Interface contacts:
Residue D45 in protein 2 contacts residue I8 in protein 1 (closest heavy-atom distance 4.9 Å).
Residue E32 in protein 2 interacts with residue P16 in protein 1 (closest heavy-atom distance 3.3 Å).
Residue F46 in protein 2 interacts with residue V6 in protein 1 (closest heavy-atom distance 3.1 Å).
Residue V28 in protein 2 is in contact with residue I8 in protein 1 (closest heavy-atom distance 4.2 Å).
Residue F46 in protein 2 is in contact with residue P5 in protein 1 (closest heavy-atom distance 3.5 Å).
Residue R19 in protein 2 contacts residue S12 in protein 1 (closest heavy-atom distance 3.1 Å).
Residue T42 in protein 2 interacts with residue L10 in protein 1 (closest heavy-atom distance 3.4 Å).
Residue M16 in protein 2 is in contact with residue P5 in protein 1 (closest heavy-atom distance 4.6 Å).
Residue L8 in protein 2 interacts with residue L4 in protein 1 (closest heavy-atom distance 3.2 Å).
Residue H12 in protein 2 contacts residue P5 in protein 1 (closest heavy-atom distance 3.3 Å).
Residue F44 in protein 2 contacts residue V6 in protein 1 (closest heavy-atom distance 3.0 Å).
Residue T43 in protein 2 contacts residue P9 in protein 1 (closest heavy-atom distance 4.7 Å).
Residue V28 in protein 2 contacts residue V13 in protein 1 (closest heavy-atom distance 4.2 Å).
Residue L48 in protein 2 contacts residue L4 in protein 1 (closest heavy-atom distance 3.3 Å).
Residue F44 in protein 2 interacts with residue L10 in protein 1 (closest heavy-atom distance 4.0 Å).
Residue D45 in protein 2 interacts with residue S7 in protein 1 (closest heavy-atom distance 4.1 Å).
Residue N29 in protein 2 contacts residue V14 in protein 1 (closest heavy-atom distance 3.6 Å).
Residue T43 in protein 2 is in contact with residue I8 in protein 1 (closest heavy-atom distance 4.2 Å).
Residue L24 in protein 2 is in contact with residue I8 in protein 1 (closest heavy-atom distance 3.9 Å).
Residue F46 in protein 2 contacts residue I8 in protein 1 (closest heavy-atom distance 3.7 Å).
Residue E33 in protein 2 interacts with residue P16 in protein 1 (closest heavy-atom distance 4.8 Å).
Residue V28 in protein 2 interacts with residue L15 in protein 1 (closest heavy-atom distance 3.5 Å).
Residue D47 in protein 2 is in contact with residue L4 in protein 1 (closest heavy-atom distance 3.4 Å).
Residue F44 in protein 2 is in contact with residue V13 in protein 1 (closest heavy-atom distance 5.0 Å).
Residue Q25 in protein 2 interacts with residue V13 in protein 1 (closest heavy-atom distance 3.3 Å).
Residue R19 in protein 2 is in contact with residue P9 in protein 1 (closest heavy-atom distance 4.6 Å).
Residue C49 in protein 2 contacts residue L4 in protein 1 (closest heavy-atom distance 4.6 Å).
Residue D45 in protein 2 contacts residue P5 in protein 1 (closest heavy-atom distance 3.2 Å).
Residue C49 in protein 2 is in contact with residue N2 in protein 1 (closest heavy-atom distance 3.2 Å).
Residue V28 in protein 2 contacts residue V14 in protein 1 (closest heavy-atom distance 4.7 Å).
Residue D45 in protein 2 is in contact with residue V6 in protein 1 (closest heavy-atom distance 3.4 Å).
Residue D47 in protein 2 interacts with residue P5 in protein 1 (closest heavy-atom distance 3.2 Å).
Residue R21 in protein 2 contacts residue V13 in protein 1 (closest heavy-atom distance 4.9 Å).
Residue I39 in protein 2 is in contact with residue L10 in protein 1 (closest heavy-atom distance 4.7 Å).
Residue T43 in protein 2 contacts residue S7 in protein 1 (closest heavy-atom distance 4.5 Å).
Residue F44 in protein 2 contacts residue S7 in protein 1 (closest heavy-atom distance 3.3 Å).
Residue L48 in protein 2 interacts with residue V6 in protein 1 (closest heavy-atom distance 4.0 Å).
Residue T43 in protein 2 interacts with residue L10 in protein 1 (closest heavy-atom distance 3.0 Å).
Residue L5 in protein 2 interacts with residue N2 in protein 1 (closest heavy-atom distance 4.5 Å).
Residue R21 in protein 2 is in contact with residue S12 in protein 1 (closest heavy-atom distance 3.6 Å).
Residue N29 in protein 2 interacts with residue P16 in protein 1 (closest heavy-atom distance 3.9 Å).
Residue Q25 in protein 2 interacts with residue L15 in protein 1 (closest heavy-atom distance 4.9 Å).
Residue V9 in protein 2 contacts residue L4 in protein 1 (closest heavy-atom distance 4.0 Å).
Residue N41 in protein 2 interacts with residue L10 in protein 1 (closest heavy-atom distance 4.8 Å).
Residue E32 in protein 2 interacts with residue L15 in protein 1 (closest heavy-atom distance 4.1 Å).
Residue F44 in protein 2 contacts residue L15 in protein 1 (closest heavy-atom distance 3.6 Å).
Residue L24 in protein 2 contacts residue V13 in protein 1 (closest heavy-atom distance 3.5 Å).
Residue L15 in protein 2 contacts residue V6 in protein 1 (closest heavy-atom distance 4.5 Å).
Residue D47 in protein 2 interacts with residue V6 in protein 1 (closest heavy-atom distance 4.9 Å).
Residue H12 in protein 2 contacts residue L4 in protein 1 (closest heavy-atom distance 3.3 Å).
Residue I39 in protein 2 is in contact with residue L15 in protein 1 (closest heavy-atom distance 3.6 Å).
Residue Q25 in protein 2 interacts with residue S12 in protein 1 (closest heavy-atom distance 4.4 Å).
Residue H12 in protein 2 contacts residue V6 in protein 1 (closest heavy-atom distance 2.9 Å).
Residue Q25 in protein 2 is in contact with residue V14 in protein 1 (closest heavy-atom distance 2.9 Å).
Residue R19 in protein 2 interacts with residue I8 in protein 1 (closest heavy-atom distance 4.3 Å).
Residue C49 in protein 2 contacts residue K3 in protein 1 (closest heavy-atom distance 4.3 Å).
Residue F46 in protein 2 contacts residue L4 in protein 1 (closest heavy-atom distance 3.2 Å).
Residue D47 in protein 2 interacts with residue K3 in protein 1 (closest heavy-atom distance 3.9 Å).
Residue L24 in protein 2 interacts with residue S12 in protein 1 (closest heavy-atom distance 4.9 Å).
Residue F44 in protein 2 contacts residue I8 in protein 1 (closest heavy-atom distance 2.9 Å).

The following describes two proteins that form a bound complex.

Sequence of protein 1:
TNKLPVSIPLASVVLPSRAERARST

Sequence of protein 2:
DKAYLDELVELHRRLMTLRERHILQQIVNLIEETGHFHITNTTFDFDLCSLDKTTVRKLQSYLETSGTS